The following describes two proteins that form a bound complex.

Sequence of the first protein:
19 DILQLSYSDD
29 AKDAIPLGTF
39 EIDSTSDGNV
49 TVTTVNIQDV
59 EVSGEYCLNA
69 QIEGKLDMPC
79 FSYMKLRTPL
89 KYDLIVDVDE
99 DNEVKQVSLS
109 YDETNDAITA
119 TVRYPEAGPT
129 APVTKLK

Sequence of the second protein:
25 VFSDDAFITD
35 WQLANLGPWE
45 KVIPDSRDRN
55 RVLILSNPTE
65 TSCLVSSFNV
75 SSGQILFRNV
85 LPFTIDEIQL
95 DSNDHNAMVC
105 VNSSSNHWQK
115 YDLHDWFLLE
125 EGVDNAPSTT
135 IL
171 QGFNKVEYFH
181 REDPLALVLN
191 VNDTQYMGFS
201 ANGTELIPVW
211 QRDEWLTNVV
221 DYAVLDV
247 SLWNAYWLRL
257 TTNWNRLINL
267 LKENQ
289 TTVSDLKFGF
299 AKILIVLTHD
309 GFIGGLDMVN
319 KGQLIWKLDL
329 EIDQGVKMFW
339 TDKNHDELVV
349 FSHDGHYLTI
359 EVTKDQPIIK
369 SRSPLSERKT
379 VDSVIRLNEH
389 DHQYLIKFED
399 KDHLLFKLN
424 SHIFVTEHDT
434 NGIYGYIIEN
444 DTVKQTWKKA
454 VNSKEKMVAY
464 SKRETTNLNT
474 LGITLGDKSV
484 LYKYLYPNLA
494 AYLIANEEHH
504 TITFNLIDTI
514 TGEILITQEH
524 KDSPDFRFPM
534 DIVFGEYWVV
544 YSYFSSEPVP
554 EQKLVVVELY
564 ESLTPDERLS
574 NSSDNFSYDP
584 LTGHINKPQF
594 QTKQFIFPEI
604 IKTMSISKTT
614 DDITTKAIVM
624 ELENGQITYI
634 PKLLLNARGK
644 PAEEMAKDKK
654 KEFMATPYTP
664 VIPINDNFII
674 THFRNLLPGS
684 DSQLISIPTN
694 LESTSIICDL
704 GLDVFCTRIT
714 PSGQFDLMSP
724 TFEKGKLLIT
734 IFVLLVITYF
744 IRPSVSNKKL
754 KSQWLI

Contacts between the two chains:
Residue K452 in the second protein contacts residue Q104 in the first protein (closest heavy-atom distance 3.4 Å).
Residue P551 in the second protein is in contact with residue T128 in the first protein (closest heavy-atom distance 3.7 Å).
Residue E522 in the second protein contacts residue P123 in the first protein (closest heavy-atom distance 3.6 Å).
Residue G515 in the second protein contacts residue F79 in the first protein (closest heavy-atom distance 3.4 Å).
Residue Q597 in the second protein is in contact with residue A129 in the first protein (closest heavy-atom distance 3.0 Å).
Residue E522 in the second protein contacts residue E124 in the first protein (closest heavy-atom distance 2.7 Å).
Residue K452 in the second protein interacts with residue F79 in the first protein (closest heavy-atom distance 2.5 Å).
Residue H523 in the second protein contacts residue P127 in the first protein (closest heavy-atom distance 3.6 Å).
Residue T585 in the second protein interacts with residue K83 in the first protein (closest heavy-atom distance 3.6 Å).
Residue L584 in the second protein is in contact with residue K83 in the first protein (closest heavy-atom distance 2.9 Å).
Residue N455 in the second protein interacts with residue K103 in the first protein (closest heavy-atom distance 2.5 Å).
Residue T520 in the second protein is in contact with residue E124 in the first protein (closest heavy-atom distance 3.2 Å).
Residue H502 in the second protein is in contact with residue D99 in the first protein (closest heavy-atom distance 3.1 Å).
Residue Q597 in the second protein interacts with residue T128 in the first protein (closest heavy-atom distance 3.5 Å).
Residue V558 in the second protein contacts residue P127 in the first protein (closest heavy-atom distance 3.7 Å).
Residue I513 in the second protein is in contact with residue Y81 in the first protein (closest heavy-atom distance 3.7 Å).
Residue E522 in the second protein is in contact with residue A125 in the first protein (closest heavy-atom distance 3.7 Å).
Residue T585 in the second protein interacts with residue Y90 in the first protein (closest heavy-atom distance 2.9 Å).
Residue L518 in the second protein contacts residue R121 in the first protein (closest heavy-atom distance 3.4 Å).
Residue T514 in the second protein interacts with residue Y81 in the first protein (closest heavy-atom distance 3.1 Å).
Residue H502 in the second protein is in contact with residue D97 in the first protein (closest heavy-atom distance 2.8 Å).
Residue L584 in the second protein contacts residue Y81 in the first protein (closest heavy-atom distance 3.5 Å).
Residue E458 in the second protein interacts with residue K103 in the first protein (closest heavy-atom distance 3.3 Å).
Residue L584 in the second protein interacts with residue M82 in the first protein (closest heavy-atom distance 3.4 Å).
Residue F593 in the second protein is in contact with residue E124 in the first protein (closest heavy-atom distance 3.5 Å).
Residue G586 in the second protein interacts with residue Y109 in the first protein (closest heavy-atom distance 3.3 Å).
Residue T585 in the second protein contacts residue M82 in the first protein (closest heavy-atom distance 3.4 Å).
Residue W450 in the second protein interacts with residue F79 in the first protein (closest heavy-atom distance 3.7 Å).
Residue G586 in the second protein is in contact with residue M82 in the first protein (closest heavy-atom distance 3.7 Å).
Residue I599 in the second protein interacts with residue A129 in the first protein (closest heavy-atom distance 3.7 Å).
Residue A453 in the second protein contacts residue Q104 in the first protein (closest heavy-atom distance 2.9 Å).
Residue T449 in the second protein interacts with residue C78 in the first protein (closest heavy-atom distance 3.2 Å).
Residue Y661 in the second protein is in contact with residue P130 in the first protein (closest heavy-atom distance 3.6 Å).
Residue I517 in the second protein contacts residue Q104 in the first protein (closest heavy-atom distance 3.7 Å).
Residue K524 in the second protein is in contact with residue E98 in the first protein (closest heavy-atom distance 3.4 Å).
Residue L584 in the second protein interacts with residue E63 in the first protein (closest heavy-atom distance 3.6 Å).
Residue K447 in the second protein is in contact with residue Y81 in the first protein (closest heavy-atom distance 3.3 Å).
Residue K596 in the second protein contacts residue P127 in the first protein (closest heavy-atom distance 3.5 Å).
Residue H587 in the second protein contacts residue E111 in the first protein (closest heavy-atom distance 3.6 Å).
Residue K451 in the second protein interacts with residue C78 in the first protein (closest heavy-atom distance 3.1 Å).
Residue H425 in the second protein contacts residue E63 in the first protein (closest heavy-atom distance 3.0 Å).
Residue Q521 in the second protein contacts residue G126 in the first protein (closest heavy-atom distance 3.5 Å).
Residue T520 in the second protein contacts residue P123 in the first protein (closest heavy-atom distance 3.2 Å).
Residue T449 in the second protein contacts residue Y81 in the first protein (closest heavy-atom distance 3.2 Å).
Residue H587 in the second protein is in contact with residue Y109 in the first protein (closest heavy-atom distance 3.5 Å).
Residue K447 in the second protein interacts with residue D28 in the first protein (closest heavy-atom distance 3.4 Å).
Residue Q521 in the second protein interacts with residue E124 in the first protein (closest heavy-atom distance 3.3 Å).
Residue E516 in the second protein is in contact with residue S108 in the first protein (closest heavy-atom distance 2.8 Å).
Residue K590 in the second protein interacts with residue S108 in the first protein (closest heavy-atom distance 3.5 Å).
Residue I517 in the second protein is in contact with residue R121 in the first protein (closest heavy-atom distance 2.5 Å).
Residue Q597 in the second protein contacts residue P127 in the first protein (closest heavy-atom distance 3.4 Å).
Residue Q521 in the second protein interacts with residue P127 in the first protein (closest heavy-atom distance 3.4 Å).
Residue K452 in the second protein interacts with residue V105 in the first protein (closest heavy-atom distance 3.7 Å).
Residue D582 in the second protein contacts residue K83 in the first protein (closest heavy-atom distance 3.4 Å).
Residue E522 in the second protein contacts residue G126 in the first protein (closest heavy-atom distance 2.6 Å).
Residue T514 in the second protein is in contact with residue S80 in the first protein (closest heavy-atom distance 3.3 Å).
Residue H502 in the second protein interacts with residue E101 in the first protein (closest heavy-atom distance 3.5 Å).
Residue E516 in the second protein interacts with residue L107 in the first protein (closest heavy-atom distance 2.4 Å).
Residue H502 in the second protein is in contact with residue E98 in the first protein (closest heavy-atom distance 3.3 Å).
Residue H523 in the second protein contacts residue G126 in the first protein (closest heavy-atom distance 3.6 Å).